This data describes a binding interaction between two proteins.

Contacts between the two chains:
Residue L432 in protein 2 interacts with residue I225 in protein 1 (closest heavy-atom distance 3.6 Å).
Residue L412 in protein 2 contacts residue L265 in protein 1 (closest heavy-atom distance 4.5 Å).
Residue W415 in protein 2 interacts with residue L261 in protein 1 (closest heavy-atom distance 3.7 Å).
Residue H425 in protein 2 interacts with residue L235 in protein 1 (closest heavy-atom distance 4.6 Å).
Residue L422 in protein 2 contacts residue L235 in protein 1 (closest heavy-atom distance 3.8 Å).
Residue L412 in protein 2 is in contact with residue A264 in protein 1 (closest heavy-atom distance 4.4 Å).
Residue L412 in protein 2 is in contact with residue L261 in protein 1 (closest heavy-atom distance 4.2 Å).
Residue I426 in protein 2 interacts with residue K203 in protein 1 (closest heavy-atom distance 4.8 Å).
Residue K406 in protein 2 is in contact with residue N259 in protein 1 (closest heavy-atom distance 3.1 Å).
Residue N418 in protein 2 interacts with residue L235 in protein 1 (closest heavy-atom distance 3.6 Å).
Residue I429 in protein 2 interacts with residue L229 in protein 1 (closest heavy-atom distance 3.7 Å).
Residue L432 in protein 2 interacts with residue K228 in protein 1 (closest heavy-atom distance 5.0 Å).
Residue S408 in protein 2 interacts with residue V267 in protein 1 (closest heavy-atom distance 4.8 Å).
Residue L422 in protein 2 is in contact with residue L236 in protein 1 (closest heavy-atom distance 3.9 Å).
Residue I433 in protein 2 contacts residue Y210 in protein 1 (closest heavy-atom distance 3.3 Å).
Residue H440 in protein 2 interacts with residue P220 in protein 1 (closest heavy-atom distance 3.3 Å).
Residue H425 in protein 2 is in contact with residue D231 in protein 1 (closest heavy-atom distance 3.9 Å).
Residue I429 in protein 2 contacts residue V232 in protein 1 (closest heavy-atom distance 4.1 Å).
Residue E427 in protein 2 interacts with residue K203 in protein 1 (closest heavy-atom distance 2.2 Å).
Residue L432 in protein 2 is in contact with residue T224 in protein 1 (closest heavy-atom distance 4.3 Å).
Residue E436 in protein 2 contacts residue Y210 in protein 1 (closest heavy-atom distance 4.8 Å).
Residue L423 in protein 2 contacts residue L200 in protein 1 (closest heavy-atom distance 4.8 Å).
Residue E403 in protein 2 contacts residue N259 in protein 1 (closest heavy-atom distance 3.4 Å).
Residue L412 in protein 2 interacts with residue K268 in protein 1 (closest heavy-atom distance 3.3 Å).
Residue L411 in protein 2 interacts with residue A264 in protein 1 (closest heavy-atom distance 3.5 Å).
Residue S408 in protein 2 interacts with residue A264 in protein 1 (closest heavy-atom distance 3.9 Å).
Residue I426 in protein 2 contacts residue V232 in protein 1 (closest heavy-atom distance 4.0 Å).
Residue E421 in protein 2 contacts residue L235 in protein 1 (closest heavy-atom distance 4.0 Å).
Residue P405 in protein 2 interacts with residue N259 in protein 1 (closest heavy-atom distance 3.4 Å).
Residue K404 in protein 2 interacts with residue N259 in protein 1 (closest heavy-atom distance 3.4 Å).
Residue I429 in protein 2 contacts residue I225 in protein 1 (closest heavy-atom distance 4.2 Å).
Residue L411 in protein 2 contacts residue N260 in protein 1 (closest heavy-atom distance 4.4 Å).
Residue L411 in protein 2 interacts with residue N259 in protein 1 (closest heavy-atom distance 4.2 Å).
Residue H425 in protein 2 is in contact with residue K228 in protein 1 (closest heavy-atom distance 4.3 Å).
Residue L411 in protein 2 contacts residue L261 in protein 1 (closest heavy-atom distance 4.1 Å).
Residue I433 in protein 2 contacts residue D206 in protein 1 (closest heavy-atom distance 4.7 Å).
Residue S408 in protein 2 interacts with residue K268 in protein 1 (closest heavy-atom distance 4.1 Å).
Residue E437 in protein 2 interacts with residue L219 in protein 1 (closest heavy-atom distance 5.0 Å).
Residue I429 in protein 2 is in contact with residue K228 in protein 1 (closest heavy-atom distance 3.9 Å).
Residue H417 in protein 2 is in contact with residue E172 in protein 1 (closest heavy-atom distance 4.3 Å).
Residue H425 in protein 2 interacts with residue V232 in protein 1 (closest heavy-atom distance 3.6 Å).
Residue S409 in protein 2 is in contact with residue K268 in protein 1 (closest heavy-atom distance 4.3 Å).
Residue E436 in protein 2 contacts residue N222 in protein 1 (closest heavy-atom distance 3.7 Å).
Residue L422 in protein 2 interacts with residue V232 in protein 1 (closest heavy-atom distance 4.2 Å).
Residue T428 in protein 2 interacts with residue K228 in protein 1 (closest heavy-atom distance 4.0 Å).
Residue I433 in protein 2 contacts residue I225 in protein 1 (closest heavy-atom distance 3.9 Å).
Residue E436 in protein 2 contacts residue I225 in protein 1 (closest heavy-atom distance 3.1 Å).
Residue W415 in protein 2 contacts residue P237 in protein 1 (closest heavy-atom distance 3.3 Å).
Residue I426 in protein 2 contacts residue L200 in protein 1 (closest heavy-atom distance 3.5 Å).
Residue E421 in protein 2 is in contact with residue E168 in protein 1 (closest heavy-atom distance 4.3 Å).
Residue E437 in protein 2 interacts with residue K213 in protein 1 (closest heavy-atom distance 2.9 Å).
Residue I429 in protein 2 interacts with residue V207 in protein 1 (closest heavy-atom distance 4.0 Å).
Residue H440 in protein 2 is in contact with residue L219 in protein 1 (closest heavy-atom distance 3.4 Å).

Sequence of protein 2:
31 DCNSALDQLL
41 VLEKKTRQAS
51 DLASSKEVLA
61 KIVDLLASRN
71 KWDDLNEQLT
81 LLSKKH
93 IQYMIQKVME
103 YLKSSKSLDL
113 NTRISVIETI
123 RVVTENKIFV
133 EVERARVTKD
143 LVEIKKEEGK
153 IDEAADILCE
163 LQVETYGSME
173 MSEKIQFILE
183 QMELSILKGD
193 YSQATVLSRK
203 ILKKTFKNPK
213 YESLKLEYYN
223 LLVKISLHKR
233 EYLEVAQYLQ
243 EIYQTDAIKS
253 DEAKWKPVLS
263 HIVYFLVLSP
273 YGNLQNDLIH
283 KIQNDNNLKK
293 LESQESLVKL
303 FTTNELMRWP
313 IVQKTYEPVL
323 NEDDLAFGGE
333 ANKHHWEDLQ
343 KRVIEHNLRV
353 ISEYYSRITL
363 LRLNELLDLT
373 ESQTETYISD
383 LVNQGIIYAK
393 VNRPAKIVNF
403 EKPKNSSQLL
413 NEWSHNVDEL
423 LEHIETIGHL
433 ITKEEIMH

Sequence of protein 1:
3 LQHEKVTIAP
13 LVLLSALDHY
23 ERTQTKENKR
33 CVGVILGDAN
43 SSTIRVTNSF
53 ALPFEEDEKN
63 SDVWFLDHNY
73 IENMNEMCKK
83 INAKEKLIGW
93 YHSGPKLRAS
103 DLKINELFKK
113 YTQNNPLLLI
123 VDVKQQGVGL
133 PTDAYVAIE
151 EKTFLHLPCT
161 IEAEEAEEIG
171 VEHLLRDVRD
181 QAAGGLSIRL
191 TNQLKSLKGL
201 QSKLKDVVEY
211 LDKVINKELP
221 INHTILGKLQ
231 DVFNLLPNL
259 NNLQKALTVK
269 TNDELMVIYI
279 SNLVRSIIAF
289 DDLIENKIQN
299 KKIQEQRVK